Sequence of chain A:
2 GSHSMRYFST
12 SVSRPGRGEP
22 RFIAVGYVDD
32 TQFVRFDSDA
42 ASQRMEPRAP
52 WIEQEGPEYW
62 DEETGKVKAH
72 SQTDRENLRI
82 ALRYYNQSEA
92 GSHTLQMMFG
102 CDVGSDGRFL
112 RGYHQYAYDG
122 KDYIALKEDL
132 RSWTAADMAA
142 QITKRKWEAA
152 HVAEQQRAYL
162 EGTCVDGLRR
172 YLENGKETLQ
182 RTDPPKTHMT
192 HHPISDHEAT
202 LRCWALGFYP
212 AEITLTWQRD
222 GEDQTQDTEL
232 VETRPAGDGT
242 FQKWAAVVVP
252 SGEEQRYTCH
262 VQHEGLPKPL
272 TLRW

Residue-level contacts at the interface:
Residue M6 in chain A is in contact with residue R1 in chain B (closest heavy-atom distance 3.8 Å).
Residue F100 in chain A interacts with residue Y2 in chain B (closest heavy-atom distance 3.7 Å).
Residue Q157 in chain A is in contact with residue V5 in chain B (closest heavy-atom distance 4.6 Å).
Residue T74 in chain A interacts with residue V5 in chain B (closest heavy-atom distance 3.7 Å).
Residue N78 in chain A is in contact with residue N7 in chain B (closest heavy-atom distance 3.1 Å).
Residue T144 in chain A is in contact with residue N7 in chain B (closest heavy-atom distance 4.8 Å).
Residue W148 in chain A interacts with residue F8 in chain B (closest heavy-atom distance 3.9 Å).
Residue Y85 in chain A contacts residue F8 in chain B (closest heavy-atom distance 2.5 Å).
Residue G168 in chain A interacts with residue R1 in chain B (closest heavy-atom distance 3.8 Å).
Residue Y160 in chain A interacts with residue G3 in chain B (closest heavy-atom distance 3.4 Å).
Residue E77 in chain A is in contact with residue N7 in chain B (closest heavy-atom distance 3.0 Å).
Residue Y160 in chain A is in contact with residue R1 in chain B (closest heavy-atom distance 2.8 Å).
Residue Y8 in chain A interacts with residue Y2 in chain B (closest heavy-atom distance 3.4 Å).
Residue Y8 in chain A is in contact with residue R1 in chain B (closest heavy-atom distance 3.0 Å).
Residue I143 in chain A interacts with residue F8 in chain B (closest heavy-atom distance 4.8 Å).
Residue Y124 in chain A is in contact with residue F8 in chain B (closest heavy-atom distance 3.5 Å).
Residue I81 in chain A contacts residue F8 in chain B (closest heavy-atom distance 3.6 Å).
Residue K67 in chain A interacts with residue R1 in chain B (closest heavy-atom distance 3.9 Å).
Residue K147 in chain A interacts with residue N7 in chain B (closest heavy-atom distance 3.9 Å).
Residue N78 in chain A contacts residue A6 in chain B (closest heavy-atom distance 3.2 Å).
Residue D167 in chain A contacts residue R1 in chain B (closest heavy-atom distance 4.1 Å).
Residue E64 in chain A interacts with residue R1 in chain B (closest heavy-atom distance 3.5 Å).
Residue W148 in chain A is in contact with residue A6 in chain B (closest heavy-atom distance 3.7 Å).
Residue T164 in chain A is in contact with residue Y2 in chain B (closest heavy-atom distance 4.5 Å).
Residue W148 in chain A is in contact with residue N7 in chain B (closest heavy-atom distance 2.9 Å).
Residue I81 in chain A interacts with residue N7 in chain B (closest heavy-atom distance 3.9 Å).
Residue Y117 in chain A contacts residue V5 in chain B (closest heavy-atom distance 3.3 Å).
Residue F23 in chain A contacts residue Y2 in chain B (closest heavy-atom distance 4.1 Å).
Residue T164 in chain A contacts residue R1 in chain B (closest heavy-atom distance 3.7 Å).
Residue A25 in chain A interacts with residue Y2 in chain B (closest heavy-atom distance 3.7 Å).
Residue T144 in chain A is in contact with residue F8 in chain B (closest heavy-atom distance 2.8 Å).
Residue H71 in chain A contacts residue V5 in chain B (closest heavy-atom distance 3.5 Å).
Residue Y160 in chain A interacts with residue Y2 in chain B (closest heavy-atom distance 3.6 Å).
Residue K67 in chain A contacts residue G3 in chain B (closest heavy-atom distance 4.1 Å).
Residue Q157 in chain A is in contact with residue F4 in chain B (closest heavy-atom distance 2.9 Å).
Residue H115 in chain A is in contact with residue V5 in chain B (closest heavy-atom distance 3.9 Å).
Residue H115 in chain A interacts with residue F4 in chain B (closest heavy-atom distance 3.4 Å).
Residue K67 in chain A interacts with residue Y2 in chain B (closest heavy-atom distance 2.9 Å).
Residue N78 in chain A interacts with residue F8 in chain B (closest heavy-atom distance 2.8 Å).
Residue E64 in chain A interacts with residue Y2 in chain B (closest heavy-atom distance 2.8 Å).
Residue T74 in chain A is in contact with residue N7 in chain B (closest heavy-atom distance 3.6 Å).
Residue C165 in chain A is in contact with residue R1 in chain B (closest heavy-atom distance 4.8 Å).
Residue D75 in chain A interacts with residue V5 in chain B (closest heavy-atom distance 3.9 Å).
Residue Q156 in chain A contacts residue F4 in chain B (closest heavy-atom distance 3.9 Å).
Residue L96 in chain A is in contact with residue F8 in chain B (closest heavy-atom distance 3.7 Å).
Residue A82 in chain A interacts with residue F8 in chain B (closest heavy-atom distance 4.8 Å).
Residue Y117 in chain A contacts residue A6 in chain B (closest heavy-atom distance 4.3 Å).
Residue Y117 in chain A interacts with residue F8 in chain B (closest heavy-atom distance 3.6 Å).
Residue Y172 in chain A interacts with residue R1 in chain B (closest heavy-atom distance 2.7 Å).
Residue S10 in chain A is in contact with residue Y2 in chain B (closest heavy-atom distance 4.5 Å).
Residue T74 in chain A interacts with residue A6 in chain B (closest heavy-atom distance 3.6 Å).
Residue Y60 in chain A is in contact with residue R1 in chain B (closest heavy-atom distance 4.3 Å).
Residue F100 in chain A is in contact with residue G3 in chain B (closest heavy-atom distance 3.4 Å).
Residue K147 in chain A is in contact with residue F8 in chain B (closest heavy-atom distance 2.7 Å).
Residue Y160 in chain A interacts with residue F4 in chain B (closest heavy-atom distance 4.0 Å).
Residue V153 in chain A contacts residue A6 in chain B (closest heavy-atom distance 4.4 Å).
Residue M46 in chain A interacts with residue Y2 in chain B (closest heavy-atom distance 3.7 Å).
Residue V68 in chain A is in contact with residue Y2 in chain B (closest heavy-atom distance 3.7 Å).
Residue H71 in chain A contacts residue Y2 in chain B (closest heavy-atom distance 2.6 Å).
Residue M98 in chain A is in contact with residue V5 in chain B (closest heavy-atom distance 4.0 Å).

Sequence of chain B:
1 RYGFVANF

These two protein chains interact to form a complex.